The following describes two proteins that form a bound complex.

Sequence of protein 1:
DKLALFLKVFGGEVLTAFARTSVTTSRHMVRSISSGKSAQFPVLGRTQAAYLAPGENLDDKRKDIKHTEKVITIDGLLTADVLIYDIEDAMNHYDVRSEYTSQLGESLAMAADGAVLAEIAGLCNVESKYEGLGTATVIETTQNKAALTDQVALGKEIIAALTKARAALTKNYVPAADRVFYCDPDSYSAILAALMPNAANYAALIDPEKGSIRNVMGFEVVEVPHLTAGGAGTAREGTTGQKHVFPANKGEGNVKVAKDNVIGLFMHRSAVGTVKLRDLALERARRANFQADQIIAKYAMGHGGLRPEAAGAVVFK

Sequence of protein 2:
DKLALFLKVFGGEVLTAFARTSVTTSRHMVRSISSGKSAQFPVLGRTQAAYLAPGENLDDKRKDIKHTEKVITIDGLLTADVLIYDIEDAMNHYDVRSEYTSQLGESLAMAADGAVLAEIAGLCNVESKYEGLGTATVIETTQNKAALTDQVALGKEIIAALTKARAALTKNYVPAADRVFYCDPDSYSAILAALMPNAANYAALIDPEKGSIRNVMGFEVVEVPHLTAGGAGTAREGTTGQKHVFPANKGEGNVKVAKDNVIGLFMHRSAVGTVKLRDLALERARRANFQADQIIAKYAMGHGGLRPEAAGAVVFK

Interface contacts:
Residue A226 in protein 2 contacts residue A225 in protein 1 (closest heavy-atom distance 2.0 Å).
Residue A72 in protein 2 interacts with residue L100 in protein 1 (closest heavy-atom distance 1.1 Å).
Residue M243 in protein 2 contacts residue A216 in protein 1 (closest heavy-atom distance 2.2 Å).
Residue Y73 in protein 2 contacts residue R262 in protein 1 (closest heavy-atom distance 2.1 Å).
Residue M243 in protein 2 interacts with residue S213 in protein 1 (closest heavy-atom distance 1.9 Å).
Residue T69 in protein 2 contacts residue E263 in protein 1 (closest heavy-atom distance 0.8 Å).
Residue N224 in protein 2 contacts residue M222 in protein 1 (closest heavy-atom distance 0.5 Å).
Residue Q70 in protein 2 contacts residue R262 in protein 1 (closest heavy-atom distance 1.6 Å).
Residue A230 in protein 2 interacts with residue A230 in protein 1 (closest heavy-atom distance 1.7 Å).
Residue A229 in protein 2 contacts residue I232 in protein 1 (closest heavy-atom distance 2.1 Å).
Residue M222 in protein 2 contacts residue N224 in protein 1 (closest heavy-atom distance 1.2 Å).
Residue R192 in protein 2 interacts with residue D212 in protein 1 (closest heavy-atom distance 1.6 Å).
Residue L221 in protein 2 is in contact with residue Y228 in protein 1 (closest heavy-atom distance 1.5 Å).
Residue Y228 in protein 2 interacts with residue A229 in protein 1 (closest heavy-atom distance 1.2 Å).
Residue A71 in protein 2 is in contact with residue T101 in protein 1 (closest heavy-atom distance 1.5 Å).
Residue R192 in protein 2 contacts residue Y214 in protein 1 (closest heavy-atom distance 1.8 Å).
Residue I232 in protein 2 is in contact with residue I232 in protein 1 (closest heavy-atom distance 0.6 Å).
Residue P223 in protein 2 interacts with residue P223 in protein 1 (closest heavy-atom distance 0.8 Å).
Residue R68 in protein 2 interacts with residue S129 in protein 1 (closest heavy-atom distance 0.8 Å).
Residue P223 in protein 2 interacts with residue N224 in protein 1 (closest heavy-atom distance 0.9 Å).
Residue L74 in protein 2 contacts residue L99 in protein 1 (closest heavy-atom distance 0.6 Å).
Residue Y73 in protein 2 is in contact with residue A258 in protein 1 (closest heavy-atom distance 1.6 Å).
Residue A72 in protein 2 is in contact with residue T101 in protein 1 (closest heavy-atom distance 1.6 Å).
Residue Y73 in protein 2 interacts with residue T260 in protein 1 (closest heavy-atom distance 0.4 Å).
Residue I232 in protein 2 interacts with residue D233 in protein 1 (closest heavy-atom distance 1.8 Å).
Residue I232 in protein 2 interacts with residue Y228 in protein 1 (closest heavy-atom distance 1.0 Å).
Residue L231 in protein 2 interacts with residue L231 in protein 1 (closest heavy-atom distance 1.8 Å).
Residue N227 in protein 2 interacts with residue N227 in protein 1 (closest heavy-atom distance 0.7 Å).
Residue L231 in protein 2 contacts residue I232 in protein 1 (closest heavy-atom distance 1.2 Å).
Residue R192 in protein 2 is in contact with residue P211 in protein 1 (closest heavy-atom distance 0.5 Å).
Residue L74 in protein 2 contacts residue A261 in protein 1 (closest heavy-atom distance 1.0 Å).
Residue D233 in protein 2 interacts with residue Y228 in protein 1 (closest heavy-atom distance 0.7 Å).
Residue I232 in protein 2 contacts residue P234 in protein 1 (closest heavy-atom distance 1.3 Å).
Residue N224 in protein 2 interacts with residue N224 in protein 1 (closest heavy-atom distance 0.2 Å).
Residue M222 in protein 2 contacts residue M222 in protein 1 (closest heavy-atom distance 0.8 Å).
Residue A230 in protein 2 interacts with residue L231 in protein 1 (closest heavy-atom distance 0.7 Å).
Residue R68 in protein 2 is in contact with residue L130 in protein 1 (closest heavy-atom distance 1.2 Å).
Residue A229 in protein 2 interacts with residue A230 in protein 1 (closest heavy-atom distance 1.0 Å).
Residue L74 in protein 2 interacts with residue T260 in protein 1 (closest heavy-atom distance 1.8 Å).
Residue M222 in protein 2 interacts with residue A225 in protein 1 (closest heavy-atom distance 1.3 Å).
Residue M222 in protein 2 is in contact with residue P223 in protein 1 (closest heavy-atom distance 1.9 Å).
Residue Q70 in protein 2 contacts residue E263 in protein 1 (closest heavy-atom distance 0.7 Å).
Residue I185 in protein 2 interacts with residue Q177 in protein 1 (closest heavy-atom distance 1.0 Å).
Residue A72 in protein 2 interacts with residue R262 in protein 1 (closest heavy-atom distance 1.0 Å).
Residue M243 in protein 2 interacts with residue Y214 in protein 1 (closest heavy-atom distance 0.7 Å).
Residue Y73 in protein 2 interacts with residue G259 in protein 1 (closest heavy-atom distance 0.5 Å).
Residue G244 in protein 2 interacts with residue Y214 in protein 1 (closest heavy-atom distance 2.0 Å).
Residue A230 in protein 2 contacts residue I232 in protein 1 (closest heavy-atom distance 1.5 Å).
Residue L231 in protein 2 interacts with residue D233 in protein 1 (closest heavy-atom distance 0.9 Å).
Residue N227 in protein 2 is in contact with residue Y228 in protein 1 (closest heavy-atom distance 1.4 Å).
Residue R240 in protein 2 contacts residue E235 in protein 1 (closest heavy-atom distance 0.9 Å).
Residue A225 in protein 2 interacts with residue N224 in protein 1 (closest heavy-atom distance 1.4 Å).
Residue A229 in protein 2 interacts with residue A229 in protein 1 (closest heavy-atom distance 1.6 Å).
Residue Y228 in protein 2 contacts residue A230 in protein 1 (closest heavy-atom distance 1.0 Å).
Residue Y73 in protein 2 contacts residue A261 in protein 1 (closest heavy-atom distance 1.3 Å).
Residue A71 in protein 2 contacts residue R262 in protein 1 (closest heavy-atom distance 0.6 Å).
Residue M243 in protein 2 is in contact with residue S215 in protein 1 (closest heavy-atom distance 1.3 Å).
Residue Y228 in protein 2 contacts residue Y228 in protein 1 (closest heavy-atom distance 1.8 Å).
Residue L221 in protein 2 interacts with residue A226 in protein 1 (closest heavy-atom distance 1.9 Å).
Residue Y73 in protein 2 is in contact with residue D97 in protein 1 (closest heavy-atom distance 1.5 Å).